Sequence of chain B:
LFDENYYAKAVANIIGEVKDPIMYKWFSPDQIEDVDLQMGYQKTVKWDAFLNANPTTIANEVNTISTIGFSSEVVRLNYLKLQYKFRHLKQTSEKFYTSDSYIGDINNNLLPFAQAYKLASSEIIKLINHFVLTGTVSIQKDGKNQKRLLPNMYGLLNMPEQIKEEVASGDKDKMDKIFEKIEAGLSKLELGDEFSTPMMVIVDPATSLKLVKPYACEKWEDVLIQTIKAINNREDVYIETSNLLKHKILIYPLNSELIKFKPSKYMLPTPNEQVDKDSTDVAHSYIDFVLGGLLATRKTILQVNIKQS

Sequence of chain A:
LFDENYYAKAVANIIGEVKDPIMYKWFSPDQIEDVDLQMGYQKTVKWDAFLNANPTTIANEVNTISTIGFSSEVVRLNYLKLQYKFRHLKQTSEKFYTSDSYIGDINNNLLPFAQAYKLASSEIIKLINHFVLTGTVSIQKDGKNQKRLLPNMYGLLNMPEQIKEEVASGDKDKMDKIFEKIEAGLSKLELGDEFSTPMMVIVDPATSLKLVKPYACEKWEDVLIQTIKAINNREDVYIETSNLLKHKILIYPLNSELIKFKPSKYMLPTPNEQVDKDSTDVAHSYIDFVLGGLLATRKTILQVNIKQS

This data describes a binding interaction between two proteins.

Residue-level contacts at the interface:
Residue A51 in chain B contacts residue L121 in chain A (closest heavy-atom distance 3.6 Å).
Residue T59 in chain B contacts residue K149 in chain A (closest heavy-atom distance 2.4 Å).
Residue T59 in chain B interacts with residue L82 in chain A (closest heavy-atom distance 3.9 Å).
Residue E267 in chain B interacts with residue K21 in chain A (closest heavy-atom distance 3.9 Å).
Residue A240 in chain B is in contact with residue L211 in chain A (closest heavy-atom distance 3.8 Å).
Residue R244 in chain B is in contact with residue S210 in chain A (closest heavy-atom distance 2.2 Å).
Residue T59 in chain B is in contact with residue L84 in chain A (closest heavy-atom distance 3.6 Å).
Residue S74 in chain B interacts with residue I108 in chain A (closest heavy-atom distance 3.6 Å).
Residue I60 in chain B is in contact with residue Q85 in chain A (closest heavy-atom distance 3.3 Å).
Residue I67 in chain B is in contact with residue Q85 in chain A (closest heavy-atom distance 3.1 Å).
Residue F72 in chain B contacts residue A118 in chain A (closest heavy-atom distance 3.5 Å).
Residue N243 in chain B interacts with residue T251 in chain A (closest heavy-atom distance 3.2 Å).
Residue W49 in chain B contacts residue N111 in chain A (closest heavy-atom distance 3.9 Å).
Residue I241 in chain B interacts with residue L211 in chain A (closest heavy-atom distance 3.6 Å).
Residue N56 in chain B interacts with residue S140 in chain A (closest heavy-atom distance 3.8 Å).
Residue F72 in chain B is in contact with residue F88 in chain A (closest heavy-atom distance 3.9 Å).
Residue I70 in chain B interacts with residue Y86 in chain A (closest heavy-atom distance 3.6 Å).
Residue T58 in chain B interacts with residue Q85 in chain A (closest heavy-atom distance 3.1 Å).
Residue I70 in chain B interacts with residue K87 in chain A (closest heavy-atom distance 2.9 Å).
Residue R244 in chain B is in contact with residue E231 in chain A (closest heavy-atom distance 3.2 Å).
Residue P57 in chain B interacts with residue F299 in chain A (closest heavy-atom distance 3.8 Å).
Residue Q236 in chain B contacts residue K229 in chain A (closest heavy-atom distance 3.3 Å).
Residue S68 in chain B interacts with residue Y86 in chain A (closest heavy-atom distance 3.5 Å).
Residue A55 in chain B is in contact with residue I141 in chain A (closest heavy-atom distance 3.6 Å).
Residue S68 in chain B contacts residue K87 in chain A (closest heavy-atom distance 3.0 Å).
Residue L53 in chain B is in contact with residue Y86 in chain A (closest heavy-atom distance 3.9 Å).
Residue W49 in chain B is in contact with residue D107 in chain A (closest heavy-atom distance 3.7 Å).
Residue N54 in chain B interacts with residue I141 in chain A (closest heavy-atom distance 3.8 Å).
Residue A55 in chain B interacts with residue Y86 in chain A (closest heavy-atom distance 2.5 Å).
Residue P57 in chain B interacts with residue K149 in chain A (closest heavy-atom distance 3.1 Å).
Residue I60 in chain B is in contact with residue K83 in chain A (closest heavy-atom distance 3.3 Å).
Residue V47 in chain B is in contact with residue I108 in chain A (closest heavy-atom distance 3.7 Å).
Residue N56 in chain B is in contact with residue N147 in chain A (closest heavy-atom distance 3.1 Å).
Residue F72 in chain B interacts with residue N111 in chain A (closest heavy-atom distance 3.7 Å).
Residue E185 in chain B is in contact with residue K215 in chain A (closest heavy-atom distance 3.8 Å).
Residue E228 in chain B contacts residue K229 in chain A (closest heavy-atom distance 3.7 Å).
Residue T59 in chain B is in contact with residue K83 in chain A (closest heavy-atom distance 3.7 Å).
Residue L53 in chain B interacts with residue E125 in chain A (closest heavy-atom distance 3.9 Å).
Residue D195 in chain B contacts residue N253 in chain A (closest heavy-atom distance 3.8 Å).
Residue I60 in chain B is in contact with residue M41 in chain A (closest heavy-atom distance 3.2 Å).
Residue P57 in chain B contacts residue Y86 in chain A (closest heavy-atom distance 3.3 Å).
Residue A51 in chain B is in contact with residue E125 in chain A (closest heavy-atom distance 3.2 Å).
Residue P57 in chain B contacts residue L84 in chain A (closest heavy-atom distance 3.6 Å).
Residue I67 in chain B is in contact with residue Y296 in chain A (closest heavy-atom distance 3.5 Å).
Residue A240 in chain B contacts residue S210 in chain A (closest heavy-atom distance 3.0 Å).
Residue W49 in chain B interacts with residue L113 in chain A (closest heavy-atom distance 3.4 Å).
Residue F72 in chain B contacts residue R89 in chain A (closest heavy-atom distance 3.3 Å).
Residue T58 in chain B interacts with residue L84 in chain A (closest heavy-atom distance 3.4 Å).
Residue W49 in chain B is in contact with residue L121 in chain A (closest heavy-atom distance 3.9 Å).
Residue S74 in chain B contacts residue N111 in chain A (closest heavy-atom distance 2.8 Å).
Residue N56 in chain B is in contact with residue Y86 in chain A (closest heavy-atom distance 3.6 Å).
Residue R244 in chain B contacts residue T251 in chain A (closest heavy-atom distance 3.5 Å).
Residue E228 in chain B interacts with residue C227 in chain A (closest heavy-atom distance 3.5 Å).
Residue G194 in chain B interacts with residue N253 in chain A (closest heavy-atom distance 3.6 Å).
Residue N243 in chain B is in contact with residue E250 in chain A (closest heavy-atom distance 3.1 Å).
Residue F197 in chain B is in contact with residue T251 in chain A (closest heavy-atom distance 3.2 Å).
Residue N56 in chain B is in contact with residue V139 in chain A (closest heavy-atom distance 3.8 Å).
Residue T69 in chain B is in contact with residue K87 in chain A (closest heavy-atom distance 3.1 Å).
Residue A240 in chain B is in contact with residue V214 in chain A (closest heavy-atom distance 3.8 Å).
Residue I70 in chain B is in contact with residue F88 in chain A (closest heavy-atom distance 3.8 Å).